Sequence of chain A:
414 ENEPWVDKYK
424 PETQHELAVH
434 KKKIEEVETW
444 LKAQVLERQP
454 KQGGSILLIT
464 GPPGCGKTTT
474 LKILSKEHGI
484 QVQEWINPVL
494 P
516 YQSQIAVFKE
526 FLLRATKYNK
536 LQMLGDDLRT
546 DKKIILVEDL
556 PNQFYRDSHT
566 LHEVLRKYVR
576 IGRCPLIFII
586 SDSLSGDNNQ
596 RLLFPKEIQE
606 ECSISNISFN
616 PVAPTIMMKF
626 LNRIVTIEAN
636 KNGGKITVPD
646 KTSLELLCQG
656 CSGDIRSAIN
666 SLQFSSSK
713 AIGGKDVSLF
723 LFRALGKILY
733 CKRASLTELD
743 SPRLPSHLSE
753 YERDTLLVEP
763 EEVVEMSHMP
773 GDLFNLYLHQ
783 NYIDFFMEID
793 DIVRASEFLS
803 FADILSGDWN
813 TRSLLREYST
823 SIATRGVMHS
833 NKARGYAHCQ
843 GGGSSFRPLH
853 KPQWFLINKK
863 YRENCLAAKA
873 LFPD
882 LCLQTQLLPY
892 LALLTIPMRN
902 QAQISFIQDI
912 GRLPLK

This data describes a binding interaction between two proteins.

Sequence of chain B:
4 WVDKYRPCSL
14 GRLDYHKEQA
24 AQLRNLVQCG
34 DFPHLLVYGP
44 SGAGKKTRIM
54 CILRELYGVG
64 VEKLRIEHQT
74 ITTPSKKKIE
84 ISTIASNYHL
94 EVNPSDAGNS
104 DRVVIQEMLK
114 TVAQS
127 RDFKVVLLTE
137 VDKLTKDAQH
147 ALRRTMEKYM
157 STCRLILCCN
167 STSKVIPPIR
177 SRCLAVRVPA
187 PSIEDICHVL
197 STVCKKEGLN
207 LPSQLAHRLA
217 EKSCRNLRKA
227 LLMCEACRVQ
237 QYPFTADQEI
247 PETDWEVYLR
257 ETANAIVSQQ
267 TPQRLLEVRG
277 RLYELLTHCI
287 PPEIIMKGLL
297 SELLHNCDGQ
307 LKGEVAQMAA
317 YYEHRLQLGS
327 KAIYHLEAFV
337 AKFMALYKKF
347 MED

Contacts between the two chains:
Residue S808 in chain A is in contact with residue S326 in chain B (closest heavy-atom distance 3.8 Å).
Residue I794 in chain A contacts residue L271 in chain B (closest heavy-atom distance 3.7 Å).
Residue S798 in chain A is in contact with residue A334 in chain B (closest heavy-atom distance 3.5 Å).
Residue L778 in chain A interacts with residue Y330 in chain B (closest heavy-atom distance 3.4 Å).
Residue I806 in chain A contacts residue R321 in chain B (closest heavy-atom distance 3.4 Å).
Residue W856 in chain A interacts with residue L282 in chain B (closest heavy-atom distance 4.0 Å).
Residue I785 in chain A interacts with residue L271 in chain B (closest heavy-atom distance 3.9 Å).
Residue D805 in chain A contacts residue H331 in chain B (closest heavy-atom distance 3.0 Å).
Residue Q885 in chain A interacts with residue C285 in chain B (closest heavy-atom distance 3.1 Å).
Residue I911 in chain A interacts with residue H284 in chain B (closest heavy-atom distance 3.9 Å).
Residue D786 in chain A is in contact with residue L272 in chain B (closest heavy-atom distance 3.7 Å).
Residue S798 in chain A contacts residue E333 in chain B (closest heavy-atom distance 3.5 Å).
Residue I791 in chain A contacts residue A341 in chain B (closest heavy-atom distance 3.8 Å).
Residue I794 in chain A contacts residue P268 in chain B (closest heavy-atom distance 3.8 Å).
Residue D805 in chain A interacts with residue Y330 in chain B (closest heavy-atom distance 3.6 Å).
Residue W856 in chain A interacts with residue I329 in chain B (closest heavy-atom distance 3.4 Å).
Residue C883 in chain A is in contact with residue K139 in chain B (closest heavy-atom distance 3.5 Å).
Residue Y863 in chain A interacts with residue P287 in chain B (closest heavy-atom distance 3.8 Å).
Residue G912 in chain A is in contact with residue D250 in chain B (closest heavy-atom distance 2.9 Å).
Residue L889 in chain A is in contact with residue C285 in chain B (closest heavy-atom distance 3.5 Å).
Residue L914 in chain A contacts residue H284 in chain B (closest heavy-atom distance 3.4 Å).
Residue L914 in chain A interacts with residue D250 in chain B (closest heavy-atom distance 3.4 Å).
Residue D792 in chain A contacts residue A341 in chain B (closest heavy-atom distance 3.9 Å).
Residue L916 in chain A contacts residue Y254 in chain B (closest heavy-atom distance 3.6 Å).
Residue I791 in chain A contacts residue Q266 in chain B (closest heavy-atom distance 3.3 Å).
Residue P915 in chain A contacts residue E280 in chain B (closest heavy-atom distance 3.5 Å).
Residue N866 in chain A contacts residue C285 in chain B (closest heavy-atom distance 3.5 Å).
Residue L894 in chain A is in contact with residue T249 in chain B (closest heavy-atom distance 3.9 Å).
Residue I859 in chain A is in contact with residue L282 in chain B (closest heavy-atom distance 3.7 Å).
Residue S802 in chain A contacts residue H331 in chain B (closest heavy-atom distance 2.8 Å).
Residue P875 in chain A interacts with residue S85 in chain B (closest heavy-atom distance 3.2 Å).
Residue D805 in chain A interacts with residue K327 in chain B (closest heavy-atom distance 3.9 Å).
Residue L916 in chain A interacts with residue V253 in chain B (closest heavy-atom distance 3.7 Å).
Residue H781 in chain A is in contact with residue R275 in chain B (closest heavy-atom distance 2.9 Å).
Residue V795 in chain A interacts with residue A341 in chain B (closest heavy-atom distance 3.8 Å).
Residue D876 in chain A interacts with residue E94 in chain B (closest heavy-atom distance 3.9 Å).
Residue T886 in chain A contacts residue P287 in chain B (closest heavy-atom distance 3.6 Å).
Residue Y863 in chain A is in contact with residue L282 in chain B (closest heavy-atom distance 3.4 Å).
Residue Y863 in chain A interacts with residue C285 in chain B (closest heavy-atom distance 3.5 Å).
Residue Y863 in chain A contacts residue I286 in chain B (closest heavy-atom distance 3.8 Å).
Residue S802 in chain A contacts residue R321 in chain B (closest heavy-atom distance 3.5 Å).
Residue K862 in chain A contacts residue T283 in chain B (closest heavy-atom distance 3.9 Å).
Residue V795 in chain A interacts with residue A337 in chain B (closest heavy-atom distance 3.2 Å).
Residue I785 in chain A interacts with residue L272 in chain B (closest heavy-atom distance 3.7 Å).
Residue I859 in chain A contacts residue T283 in chain B (closest heavy-atom distance 3.2 Å).
Residue L894 in chain A contacts residue L228 in chain B (closest heavy-atom distance 3.1 Å).
Residue Y784 in chain A is in contact with residue E333 in chain B (closest heavy-atom distance 3.4 Å).
Residue W856 in chain A interacts with residue Y279 in chain B (closest heavy-atom distance 3.5 Å).
Residue C883 in chain A is in contact with residue E136 in chain B (closest heavy-atom distance 3.2 Å).
Residue H781 in chain A interacts with residue E333 in chain B (closest heavy-atom distance 3.9 Å).
Residue Y891 in chain A contacts residue L228 in chain B (closest heavy-atom distance 3.2 Å).
Residue H781 in chain A interacts with residue Y330 in chain B (closest heavy-atom distance 3.6 Å).
Residue Q782 in chain A is in contact with residue R275 in chain B (closest heavy-atom distance 3.5 Å).
Residue D876 in chain A contacts residue I87 in chain B (closest heavy-atom distance 3.6 Å).
Residue W856 in chain A interacts with residue K327 in chain B (closest heavy-atom distance 3.6 Å).
Residue Y891 in chain A interacts with residue W4 in chain B (closest heavy-atom distance 3.5 Å).
Residue L914 in chain A is in contact with residue Y254 in chain B (closest heavy-atom distance 3.8 Å).
Residue Y891 in chain A contacts residue R224 in chain B (closest heavy-atom distance 3.0 Å).
Residue D805 in chain A contacts residue S326 in chain B (closest heavy-atom distance 3.8 Å).
Residue L916 in chain A is in contact with residue D250 in chain B (closest heavy-atom distance 3.8 Å).